These two protein chains interact to form a complex.

Sequence of chain A:
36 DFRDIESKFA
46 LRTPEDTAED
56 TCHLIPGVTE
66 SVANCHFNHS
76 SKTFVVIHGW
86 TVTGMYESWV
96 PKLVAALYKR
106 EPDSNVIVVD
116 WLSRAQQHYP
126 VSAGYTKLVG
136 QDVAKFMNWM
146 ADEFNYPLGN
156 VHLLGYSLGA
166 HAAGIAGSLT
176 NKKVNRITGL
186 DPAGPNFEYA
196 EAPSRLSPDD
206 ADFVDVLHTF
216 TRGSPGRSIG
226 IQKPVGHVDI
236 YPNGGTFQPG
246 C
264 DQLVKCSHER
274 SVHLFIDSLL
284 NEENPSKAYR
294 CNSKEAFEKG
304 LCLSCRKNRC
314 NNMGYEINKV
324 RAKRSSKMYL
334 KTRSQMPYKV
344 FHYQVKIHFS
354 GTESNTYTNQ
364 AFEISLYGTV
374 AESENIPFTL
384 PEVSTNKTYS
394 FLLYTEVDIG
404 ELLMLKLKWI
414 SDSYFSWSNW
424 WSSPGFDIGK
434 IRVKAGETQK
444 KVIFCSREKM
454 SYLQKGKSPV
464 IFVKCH

Sequence of chain B:
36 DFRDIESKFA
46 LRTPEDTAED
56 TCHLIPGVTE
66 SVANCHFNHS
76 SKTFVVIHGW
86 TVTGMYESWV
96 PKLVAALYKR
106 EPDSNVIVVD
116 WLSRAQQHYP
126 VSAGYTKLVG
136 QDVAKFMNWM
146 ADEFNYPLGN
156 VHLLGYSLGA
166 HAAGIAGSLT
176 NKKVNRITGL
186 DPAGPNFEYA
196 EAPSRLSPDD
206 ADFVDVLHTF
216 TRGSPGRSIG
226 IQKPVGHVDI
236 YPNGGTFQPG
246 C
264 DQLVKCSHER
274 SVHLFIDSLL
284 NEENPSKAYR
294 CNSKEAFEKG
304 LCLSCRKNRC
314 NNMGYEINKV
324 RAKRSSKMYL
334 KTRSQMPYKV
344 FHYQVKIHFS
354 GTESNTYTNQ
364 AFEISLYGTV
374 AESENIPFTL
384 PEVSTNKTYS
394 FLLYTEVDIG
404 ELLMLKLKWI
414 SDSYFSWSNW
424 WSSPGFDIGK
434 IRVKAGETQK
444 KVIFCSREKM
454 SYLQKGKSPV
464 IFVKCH

Contacts between the two chains:
Residue V267 in chain B interacts with residue Y417 in chain A (closest heavy-atom distance 3.7 Å).
Residue R222 in chain B is in contact with residue W424 in chain A (closest heavy-atom distance 3.6 Å).
Residue W85 in chain B interacts with residue W420 in chain A (closest heavy-atom distance 3.4 Å).
Residue V267 in chain B is in contact with residue F418 in chain A (closest heavy-atom distance 3.4 Å).
Residue P190 in chain B is in contact with residue W420 in chain A (closest heavy-atom distance 4.8 Å).
Residue G221 in chain B contacts residue W424 in chain A (closest heavy-atom distance 4.9 Å).
Residue F418 in chain B contacts residue V267 in chain A (closest heavy-atom distance 3.4 Å).
Residue R222 in chain B contacts residue S425 in chain A (closest heavy-atom distance 4.2 Å).
Residue W420 in chain B is in contact with residue P190 in chain A (closest heavy-atom distance 4.8 Å).
Residue W420 in chain B interacts with residue K268 in chain A (closest heavy-atom distance 4.4 Å).
Residue S419 in chain B contacts residue W85 in chain A (closest heavy-atom distance 3.6 Å).
Residue R222 in chain B contacts residue Y360 in chain A (closest heavy-atom distance 4.1 Å).
Residue R222 in chain B is in contact with residue P427 in chain A (closest heavy-atom distance 3.7 Å).
Residue S219 in chain B is in contact with residue Y360 in chain A (closest heavy-atom distance 4.9 Å).
Residue W423 in chain B is in contact with residue H123 in chain A (closest heavy-atom distance 3.7 Å).
Residue W424 in chain B interacts with residue R222 in chain A (closest heavy-atom distance 3.7 Å).
Residue Y417 in chain B interacts with residue V267 in chain A (closest heavy-atom distance 3.7 Å).
Residue W423 in chain B is in contact with residue Y124 in chain A (closest heavy-atom distance 4.7 Å).
Residue H123 in chain B interacts with residue W423 in chain A (closest heavy-atom distance 3.7 Å).
Residue R217 in chain B interacts with residue D415 in chain A (closest heavy-atom distance 4.7 Å).
Residue W424 in chain B contacts residue G221 in chain A (closest heavy-atom distance 4.9 Å).
Residue I224 in chain B interacts with residue W424 in chain A (closest heavy-atom distance 3.9 Å).
Residue F418 in chain B interacts with residue K268 in chain A (closest heavy-atom distance 4.3 Å).
Residue I224 in chain B interacts with residue F418 in chain A (closest heavy-atom distance 3.6 Å).
Residue W420 in chain B is in contact with residue Y124 in chain A (closest heavy-atom distance 3.2 Å).
Residue S425 in chain B is in contact with residue R222 in chain A (closest heavy-atom distance 4.2 Å).
Residue H271 in chain B interacts with residue W420 in chain A (closest heavy-atom distance 4.7 Å).
Residue K268 in chain B interacts with residue F418 in chain A (closest heavy-atom distance 4.3 Å).
Residue W420 in chain B is in contact with residue W85 in chain A (closest heavy-atom distance 3.4 Å).
Residue P190 in chain B is in contact with residue W424 in chain A (closest heavy-atom distance 3.6 Å).
Residue F418 in chain B contacts residue I224 in chain A (closest heavy-atom distance 3.7 Å).
Residue W85 in chain B interacts with residue S419 in chain A (closest heavy-atom distance 3.6 Å).
Residue Y124 in chain B contacts residue W420 in chain A (closest heavy-atom distance 3.2 Å).
Residue W420 in chain B interacts with residue I224 in chain A (closest heavy-atom distance 4.6 Å).
Residue Y360 in chain B interacts with residue S219 in chain A (closest heavy-atom distance 4.9 Å).
Residue Y124 in chain B is in contact with residue W423 in chain A (closest heavy-atom distance 4.7 Å).
Residue W423 in chain B interacts with residue P125 in chain A (closest heavy-atom distance 3.6 Å).
Residue I224 in chain B is in contact with residue W420 in chain A (closest heavy-atom distance 4.6 Å).
Residue W424 in chain B interacts with residue I224 in chain A (closest heavy-atom distance 3.9 Å).
Residue W424 in chain B contacts residue P190 in chain A (closest heavy-atom distance 3.6 Å).
Residue W420 in chain B is in contact with residue H271 in chain A (closest heavy-atom distance 4.7 Å).
Residue P125 in chain B is in contact with residue W423 in chain A (closest heavy-atom distance 3.6 Å).
Residue F215 in chain B is in contact with residue F418 in chain A (closest heavy-atom distance 4.0 Å).
Residue P427 in chain B contacts residue R222 in chain A (closest heavy-atom distance 3.8 Å).
Residue Y360 in chain B interacts with residue R222 in chain A (closest heavy-atom distance 4.1 Å).
Residue K268 in chain B interacts with residue W420 in chain A (closest heavy-atom distance 4.4 Å).
Residue D415 in chain B contacts residue R217 in chain A (closest heavy-atom distance 4.7 Å).
Residue F418 in chain B interacts with residue F215 in chain A (closest heavy-atom distance 4.0 Å).